Sequence of chain A:
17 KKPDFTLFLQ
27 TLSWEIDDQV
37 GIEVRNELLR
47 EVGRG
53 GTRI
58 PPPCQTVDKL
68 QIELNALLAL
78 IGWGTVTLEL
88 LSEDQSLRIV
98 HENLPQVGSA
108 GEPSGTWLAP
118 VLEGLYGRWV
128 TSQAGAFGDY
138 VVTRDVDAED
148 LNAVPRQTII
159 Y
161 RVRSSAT

Contacts between the two chains:
Residue E31 in chain B interacts with residue L44 in chain A (closest heavy-atom distance 3.8 Å).
Residue P102 in chain B is in contact with residue P19 in chain A (closest heavy-atom distance 4.0 Å).
Residue L25 in chain B is in contact with residue L25 in chain A (closest heavy-atom distance 3.6 Å).
Residue L25 in chain B is in contact with residue F21 in chain A (closest heavy-atom distance 3.5 Å).
Residue V48 in chain B is in contact with residue F24 in chain A (closest heavy-atom distance 3.4 Å).
Residue T27 in chain B interacts with residue R55 in chain A (closest heavy-atom distance 3.2 Å).
Residue L28 in chain B interacts with residue L28 in chain A (closest heavy-atom distance 3.6 Å).
Residue T27 in chain B contacts residue V48 in chain A (closest heavy-atom distance 3.2 Å).
Residue F21 in chain B contacts residue P102 in chain A (closest heavy-atom distance 3.9 Å).
Residue R55 in chain B interacts with residue T27 in chain A (closest heavy-atom distance 3.6 Å).
Residue R55 in chain B interacts with residue L23 in chain A (closest heavy-atom distance 4.1 Å).
Residue F24 in chain B is in contact with residue L115 in chain A (closest heavy-atom distance 3.8 Å).
Residue F24 in chain B is in contact with residue V118 in chain A (closest heavy-atom distance 3.7 Å).
Residue F21 in chain B interacts with residue W80 in chain A (closest heavy-atom distance 4.1 Å).
Residue P19 in chain B is in contact with residue G79 in chain A (closest heavy-atom distance 3.4 Å).
Residue L44 in chain B contacts residue E31 in chain A (closest heavy-atom distance 3.6 Å).
Residue L115 in chain B interacts with residue F21 in chain A (closest heavy-atom distance 3.8 Å).
Residue F21 in chain B is in contact with residue T22 in chain A (closest heavy-atom distance 3.9 Å).
Residue W30 in chain B contacts residue R55 in chain A (closest heavy-atom distance 3.5 Å).
Residue R55 in chain B interacts with residue W30 in chain A (closest heavy-atom distance 3.7 Å).
Residue D20 in chain B interacts with residue I78 in chain A (closest heavy-atom distance 2.6 Å).
Residue P19 in chain B interacts with residue I78 in chain A (closest heavy-atom distance 3.4 Å).
Residue F21 in chain B is in contact with residue F21 in chain A (closest heavy-atom distance 4.0 Å).
Residue I56 in chain B is in contact with residue L23 in chain A (closest heavy-atom distance 3.7 Å).
Residue K18 in chain B contacts residue G79 in chain A (closest heavy-atom distance 3.8 Å).
Residue T27 in chain B is in contact with residue G51 in chain A (closest heavy-atom distance 4.1 Å).
Residue E31 in chain B is in contact with residue E47 in chain A (closest heavy-atom distance 3.4 Å).
Residue V48 in chain B interacts with residue T27 in chain A (closest heavy-atom distance 3.0 Å).
Residue D20 in chain B contacts residue W80 in chain A (closest heavy-atom distance 3.1 Å).
Residue F21 in chain B interacts with residue L25 in chain A (closest heavy-atom distance 3.4 Å).
Residue I78 in chain B is in contact with residue D20 in chain A (closest heavy-atom distance 2.8 Å).
Residue V118 in chain B interacts with residue F24 in chain A (closest heavy-atom distance 3.5 Å).
Residue E16 in chain B is in contact with residue G79 in chain A (closest heavy-atom distance 3.8 Å).
Residue F15 in chain B interacts with residue N100 in chain A (closest heavy-atom distance 3.8 Å).
Residue P102 in chain B contacts residue F21 in chain A (closest heavy-atom distance 3.8 Å).
Residue L28 in chain B contacts residue L44 in chain A (closest heavy-atom distance 4.1 Å).
Residue V48 in chain B interacts with residue L28 in chain A (closest heavy-atom distance 4.0 Å).
Residue F24 in chain B contacts residue V48 in chain A (closest heavy-atom distance 3.6 Å).
Residue F21 in chain B interacts with residue L115 in chain A (closest heavy-atom distance 3.8 Å).
Residue G79 in chain B interacts with residue K18 in chain A (closest heavy-atom distance 4.1 Å).
Residue W80 in chain B interacts with residue D20 in chain A (closest heavy-atom distance 3.0 Å).
Residue I78 in chain B is in contact with residue P19 in chain A (closest heavy-atom distance 3.7 Å).
Residue W80 in chain B interacts with residue F24 in chain A (closest heavy-atom distance 4.0 Å).
Residue R55 in chain B interacts with residue Q26 in chain A (closest heavy-atom distance 3.4 Å).
Residue L45 in chain B contacts residue F24 in chain A (closest heavy-atom distance 3.9 Å).
Residue E47 in chain B interacts with residue E31 in chain A (closest heavy-atom distance 3.3 Å).
Residue L115 in chain B interacts with residue F24 in chain A (closest heavy-atom distance 3.8 Å).
Residue F24 in chain B contacts residue L25 in chain A (closest heavy-atom distance 4.1 Å).
Residue T22 in chain B contacts residue F21 in chain A (closest heavy-atom distance 4.0 Å).
Residue L23 in chain B interacts with residue R55 in chain A (closest heavy-atom distance 4.1 Å).
Residue L28 in chain B interacts with residue V48 in chain A (closest heavy-atom distance 3.7 Å).
Residue V48 in chain B interacts with residue E31 in chain A (closest heavy-atom distance 3.9 Å).
Residue K18 in chain B contacts residue I78 in chain A (closest heavy-atom distance 3.8 Å).
Residue Q26 in chain B interacts with residue R55 in chain A (closest heavy-atom distance 3.3 Å).
Residue L44 in chain B interacts with residue Q35 in chain A (closest heavy-atom distance 3.8 Å).
Residue E16 in chain B contacts residue A76 in chain A (closest heavy-atom distance 3.4 Å).
Residue G79 in chain B is in contact with residue P19 in chain A (closest heavy-atom distance 3.4 Å).
Residue W80 in chain B interacts with residue F21 in chain A (closest heavy-atom distance 4.0 Å).
Residue K18 in chain B contacts residue K17 in chain A (closest heavy-atom distance 3.7 Å).
Residue F24 in chain B contacts residue W80 in chain A (closest heavy-atom distance 4.0 Å).

The following describes two proteins that form a bound complex.

Sequence of chain B:
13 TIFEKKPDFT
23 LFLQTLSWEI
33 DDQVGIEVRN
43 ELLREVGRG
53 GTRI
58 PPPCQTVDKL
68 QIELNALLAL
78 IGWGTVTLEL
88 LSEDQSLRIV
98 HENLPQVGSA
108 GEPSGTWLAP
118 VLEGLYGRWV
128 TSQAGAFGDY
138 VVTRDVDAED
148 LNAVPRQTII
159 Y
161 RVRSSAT